Sequence of chain A:
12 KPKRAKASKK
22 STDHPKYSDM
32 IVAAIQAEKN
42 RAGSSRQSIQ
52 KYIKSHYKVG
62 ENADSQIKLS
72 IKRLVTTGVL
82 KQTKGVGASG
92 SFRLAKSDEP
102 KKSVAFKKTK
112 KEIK

These two protein chains interact to form a complex.

Interface contacts:
Residue K102 in chain B is in contact with residue K111 in chain A (closest heavy-atom distance 4.8 Å).
Residue K111 in chain B interacts with residue I114 in chain A (closest heavy-atom distance 3.5 Å).
Residue K102 in chain B contacts residue K108 in chain A (closest heavy-atom distance 3.3 Å).
Residue E113 in chain B is in contact with residue I114 in chain A (closest heavy-atom distance 4.9 Å).
Residue S104 in chain B interacts with residue E113 in chain A (closest heavy-atom distance 3.9 Å).
Residue K108 in chain B interacts with residue E113 in chain A (closest heavy-atom distance 4.5 Å).

Sequence of chain B:
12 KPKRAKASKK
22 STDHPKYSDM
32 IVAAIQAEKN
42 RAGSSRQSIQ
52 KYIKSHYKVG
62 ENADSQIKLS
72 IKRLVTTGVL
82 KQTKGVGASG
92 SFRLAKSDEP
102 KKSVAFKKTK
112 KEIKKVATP